Sequence of chain A:
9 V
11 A

Residue-level contacts at the interface:
Residue R62 in chain B is in contact with residue V9 in chain A (closest heavy-atom distance 3.7 Å).

Sequence of chain B:
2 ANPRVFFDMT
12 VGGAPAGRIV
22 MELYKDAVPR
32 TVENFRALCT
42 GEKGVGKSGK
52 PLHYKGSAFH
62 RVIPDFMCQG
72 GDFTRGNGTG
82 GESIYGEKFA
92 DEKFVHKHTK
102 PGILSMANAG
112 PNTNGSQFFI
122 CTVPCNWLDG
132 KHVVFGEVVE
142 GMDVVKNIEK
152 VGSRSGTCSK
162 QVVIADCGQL

This data describes a binding interaction between two proteins.